Interface contacts:
Residue K760 in protein 2 contacts residue D96 in protein 1 (closest heavy-atom distance 5.0 Å).
Residue K759 in protein 2 interacts with residue D96 in protein 1 (closest heavy-atom distance 4.5 Å).
Residue K761 in protein 2 is in contact with residue F100 in protein 1 (closest heavy-atom distance 1.6 Å).
Residue E756 in protein 2 is in contact with residue E95 in protein 1 (closest heavy-atom distance 3.2 Å).
Residue D765 in protein 2 is in contact with residue F100 in protein 1 (closest heavy-atom distance 4.4 Å).
Residue K759 in protein 2 contacts residue F100 in protein 1 (closest heavy-atom distance 5.0 Å).
Residue K761 in protein 2 interacts with residue D96 in protein 1 (closest heavy-atom distance 4.4 Å).

This data describes a binding interaction between two proteins.

Sequence of protein 1:
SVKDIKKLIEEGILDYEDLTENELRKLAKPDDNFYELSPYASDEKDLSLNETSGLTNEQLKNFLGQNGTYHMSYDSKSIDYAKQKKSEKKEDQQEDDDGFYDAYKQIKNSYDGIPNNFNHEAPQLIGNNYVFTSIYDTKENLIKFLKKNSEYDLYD

Sequence of protein 2:
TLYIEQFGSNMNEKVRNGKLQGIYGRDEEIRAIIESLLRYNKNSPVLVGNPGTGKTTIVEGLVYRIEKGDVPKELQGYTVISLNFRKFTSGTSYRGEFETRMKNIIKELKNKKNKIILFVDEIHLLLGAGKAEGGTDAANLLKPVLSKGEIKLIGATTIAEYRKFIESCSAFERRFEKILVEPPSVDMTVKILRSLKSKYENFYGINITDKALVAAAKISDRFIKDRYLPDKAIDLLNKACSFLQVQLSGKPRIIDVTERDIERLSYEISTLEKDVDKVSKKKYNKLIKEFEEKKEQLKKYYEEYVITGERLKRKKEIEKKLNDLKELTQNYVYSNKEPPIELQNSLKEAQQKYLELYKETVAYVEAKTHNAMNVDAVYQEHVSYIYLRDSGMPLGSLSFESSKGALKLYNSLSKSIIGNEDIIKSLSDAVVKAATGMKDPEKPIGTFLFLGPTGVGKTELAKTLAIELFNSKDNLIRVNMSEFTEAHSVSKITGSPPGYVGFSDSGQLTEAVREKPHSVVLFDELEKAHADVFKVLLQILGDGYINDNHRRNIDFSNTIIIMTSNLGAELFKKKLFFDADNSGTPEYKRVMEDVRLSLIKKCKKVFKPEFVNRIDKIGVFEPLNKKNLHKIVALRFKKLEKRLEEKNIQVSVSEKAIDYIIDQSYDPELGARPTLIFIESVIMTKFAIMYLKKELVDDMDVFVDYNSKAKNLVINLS